Sequence of protein 1:
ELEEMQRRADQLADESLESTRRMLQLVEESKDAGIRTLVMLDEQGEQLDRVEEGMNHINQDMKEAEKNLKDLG

Sequence of protein 2:
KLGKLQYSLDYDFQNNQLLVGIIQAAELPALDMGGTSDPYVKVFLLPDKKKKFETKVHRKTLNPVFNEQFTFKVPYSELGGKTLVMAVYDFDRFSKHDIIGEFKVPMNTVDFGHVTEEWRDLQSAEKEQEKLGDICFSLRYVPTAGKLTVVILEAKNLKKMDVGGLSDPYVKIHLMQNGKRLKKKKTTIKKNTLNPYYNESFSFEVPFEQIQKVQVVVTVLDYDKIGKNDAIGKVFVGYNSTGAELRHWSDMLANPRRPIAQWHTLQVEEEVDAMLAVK

Contacts between the two chains:
Residue D111 in protein 2 contacts residue E4 in protein 1 (closest heavy-atom distance 4.7 Å).
Residue G113 in protein 2 contacts residue M8 in protein 1 (closest heavy-atom distance 3.7 Å).
Residue F112 in protein 2 interacts with residue M8 in protein 1 (closest heavy-atom distance 2.5 Å).
Residue Y76 in protein 2 interacts with residue Q9 in protein 1 (closest heavy-atom distance 3.3 Å).
Residue Y76 in protein 2 interacts with residue E6 in protein 1 (closest heavy-atom distance 4.8 Å).
Residue Y11 in protein 2 interacts with residue Q9 in protein 1 (closest heavy-atom distance 4.0 Å).
Residue Y76 in protein 2 contacts residue L5 in protein 1 (closest heavy-atom distance 3.5 Å).
Residue V110 in protein 2 is in contact with residue L5 in protein 1 (closest heavy-atom distance 4.7 Å).
Residue F13 in protein 2 contacts residue D13 in protein 1 (closest heavy-atom distance 4.8 Å).
Residue M107 in protein 2 is in contact with residue L5 in protein 1 (closest heavy-atom distance 4.7 Å).
Residue Y76 in protein 2 is in contact with residue M8 in protein 1 (closest heavy-atom distance 4.2 Å).
Residue F13 in protein 2 interacts with residue Q9 in protein 1 (closest heavy-atom distance 2.7 Å).
Residue F112 in protein 2 contacts residue L5 in protein 1 (closest heavy-atom distance 4.7 Å).
Residue F13 in protein 2 contacts residue M8 in protein 1 (closest heavy-atom distance 4.3 Å).
Residue D111 in protein 2 is in contact with residue M8 in protein 1 (closest heavy-atom distance 3.8 Å).
Residue F13 in protein 2 interacts with residue A12 in protein 1 (closest heavy-atom distance 4.1 Å).
Residue N16 in protein 2 is in contact with residue Q9 in protein 1 (closest heavy-atom distance 4.0 Å).
Residue D111 in protein 2 is in contact with residue L5 in protein 1 (closest heavy-atom distance 4.5 Å).

This data describes a binding interaction between two proteins.